Interface contacts:
Residue A53 in chain A contacts residue F42 in chain B (closest heavy-atom distance 3.8 Å).
Residue Y57 in chain A contacts residue F42 in chain B (closest heavy-atom distance 3.8 Å).
Residue G79 in chain A interacts with residue Y41 in chain B (closest heavy-atom distance 3.8 Å).
Residue Y57 in chain A is in contact with residue P45 in chain B (closest heavy-atom distance 4.0 Å).
Residue Y57 in chain A contacts residue I43 in chain B (closest heavy-atom distance 3.7 Å).
Residue F52 in chain A interacts with residue F42 in chain B (closest heavy-atom distance 3.5 Å).
Residue Y71 in chain A contacts residue P45 in chain B (closest heavy-atom distance 3.3 Å).
Residue M54 in chain A is in contact with residue Y41 in chain B (closest heavy-atom distance 3.2 Å).
Residue F78 in chain A contacts residue K40 in chain B (closest heavy-atom distance 3.8 Å).
Residue S77 in chain A interacts with residue K40 in chain B (closest heavy-atom distance 3.5 Å).
Residue F78 in chain A interacts with residue Y41 in chain B (closest heavy-atom distance 4.4 Å).
Residue S77 in chain A interacts with residue P37 in chain B (closest heavy-atom distance 4.6 Å).
Residue I82 in chain A contacts residue Y41 in chain B (closest heavy-atom distance 3.5 Å).
Residue F56 in chain A contacts residue Y41 in chain B (closest heavy-atom distance 4.9 Å).
Residue S77 in chain A is in contact with residue Y41 in chain B (closest heavy-atom distance 3.3 Å).
Residue F56 in chain A contacts residue F42 in chain B (closest heavy-atom distance 3.7 Å).
Residue L81 in chain A interacts with residue P37 in chain B (closest heavy-atom distance 4.9 Å).
Residue F78 in chain A contacts residue Y36 in chain B (closest heavy-atom distance 4.4 Å).
Residue Y57 in chain A is in contact with residue Y41 in chain B (closest heavy-atom distance 2.8 Å).
Residue I72 in chain A contacts residue Y41 in chain B (closest heavy-atom distance 4.6 Å).
Residue A53 in chain A contacts residue Y41 in chain B (closest heavy-atom distance 2.9 Å).
Residue Y57 in chain A interacts with residue P44 in chain B (closest heavy-atom distance 3.5 Å).
Residue V76 in chain A is in contact with residue P45 in chain B (closest heavy-atom distance 4.2 Å).
Residue F78 in chain A contacts residue P37 in chain B (closest heavy-atom distance 3.4 Å).
Residue E75 in chain A is in contact with residue P45 in chain B (closest heavy-atom distance 3.8 Å).
Residue S77 in chain A contacts residue I43 in chain B (closest heavy-atom distance 4.9 Å).
Residue A53 in chain A is in contact with residue L38 in chain B (closest heavy-atom distance 4.4 Å).
Residue I82 in chain A is in contact with residue L38 in chain B (closest heavy-atom distance 3.8 Å).
Residue V76 in chain A contacts residue Y41 in chain B (closest heavy-atom distance 3.5 Å).

This data describes a binding interaction between two proteins.

Sequence of chain B:
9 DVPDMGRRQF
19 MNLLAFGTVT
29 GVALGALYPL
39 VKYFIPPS

Sequence of chain A:
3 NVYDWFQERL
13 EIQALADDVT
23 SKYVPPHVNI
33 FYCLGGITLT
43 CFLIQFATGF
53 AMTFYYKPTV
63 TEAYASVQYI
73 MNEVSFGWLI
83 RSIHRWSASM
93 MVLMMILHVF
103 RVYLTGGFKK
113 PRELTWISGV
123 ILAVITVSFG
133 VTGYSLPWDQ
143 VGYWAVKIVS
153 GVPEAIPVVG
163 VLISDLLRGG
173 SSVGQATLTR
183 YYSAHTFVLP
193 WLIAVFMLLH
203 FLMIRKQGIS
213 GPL